The following describes two proteins that form a bound complex.

Sequence of protein 2:
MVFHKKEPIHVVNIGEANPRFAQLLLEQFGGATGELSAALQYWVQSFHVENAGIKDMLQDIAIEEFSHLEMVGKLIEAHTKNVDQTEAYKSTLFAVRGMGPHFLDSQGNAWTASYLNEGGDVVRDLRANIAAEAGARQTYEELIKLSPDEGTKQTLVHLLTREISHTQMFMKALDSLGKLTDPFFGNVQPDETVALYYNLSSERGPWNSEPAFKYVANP

Sequence of protein 1:
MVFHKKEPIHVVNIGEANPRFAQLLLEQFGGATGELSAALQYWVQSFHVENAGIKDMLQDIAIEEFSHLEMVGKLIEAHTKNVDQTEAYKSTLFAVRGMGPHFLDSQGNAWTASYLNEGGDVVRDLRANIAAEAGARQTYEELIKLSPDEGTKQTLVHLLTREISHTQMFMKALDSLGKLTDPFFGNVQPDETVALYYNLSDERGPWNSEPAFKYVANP

Contacts between the two chains:
Residue K6 in protein 2 contacts residue Q59 in protein 1 (closest heavy-atom distance 2.8 Å).
Residue H4 in protein 2 interacts with residue I63 in protein 1 (closest heavy-atom distance 3.7 Å).
Residue F47 in protein 2 interacts with residue G73 in protein 1 (closest heavy-atom distance 3.6 Å).
Residue M99 in protein 2 contacts residue H48 in protein 1 (closest heavy-atom distance 3.6 Å).
Residue K74 in protein 2 contacts residue F47 in protein 1 (closest heavy-atom distance 3.7 Å).
Residue V44 in protein 2 contacts residue F103 in protein 1 (closest heavy-atom distance 3.7 Å).
Residue M1 in protein 2 is in contact with residue I9 in protein 1 (closest heavy-atom distance 3.2 Å).
Residue H4 in protein 2 contacts residue V2 in protein 1 (closest heavy-atom distance 3.6 Å).
Residue I63 in protein 2 interacts with residue V2 in protein 1 (closest heavy-atom distance 3.0 Å).
Residue A113 in protein 2 contacts residue W111 in protein 1 (closest heavy-atom distance 2.8 Å).
Residue H102 in protein 2 is in contact with residue E118 in protein 1 (closest heavy-atom distance 2.5 Å).
Residue E77 in protein 2 interacts with residue F47 in protein 1 (closest heavy-atom distance 3.1 Å).
Residue E118 in protein 2 is in contact with residue H102 in protein 1 (closest heavy-atom distance 2.6 Å).
Residue A113 in protein 2 interacts with residue F103 in protein 1 (closest heavy-atom distance 3.1 Å).
Residue F66 in protein 2 contacts residue W43 in protein 1 (closest heavy-atom distance 3.6 Å).
Residue E70 in protein 2 contacts residue F47 in protein 1 (closest heavy-atom distance 3.7 Å).
Residue V2 in protein 2 interacts with residue F3 in protein 1 (closest heavy-atom distance 3.7 Å).
Residue F103 in protein 2 contacts residue A113 in protein 1 (closest heavy-atom distance 3.2 Å).
Residue M1 in protein 2 contacts residue H4 in protein 1 (closest heavy-atom distance 3.3 Å).
Residue I63 in protein 2 contacts residue H4 in protein 1 (closest heavy-atom distance 3.6 Å).
Residue M1 in protein 2 is in contact with residue E7 in protein 1 (closest heavy-atom distance 2.8 Å).
Residue W43 in protein 2 contacts residue L69 in protein 1 (closest heavy-atom distance 3.5 Å).
Residue T112 in protein 2 is in contact with residue W111 in protein 1 (closest heavy-atom distance 3.3 Å).
Residue W111 in protein 2 interacts with residue A113 in protein 1 (closest heavy-atom distance 2.9 Å).
Residue V44 in protein 2 contacts residue P101 in protein 1 (closest heavy-atom distance 3.3 Å).
Residue K6 in protein 2 interacts with residue D56 in protein 1 (closest heavy-atom distance 2.8 Å).
Residue M1 in protein 2 interacts with residue K5 in protein 1 (closest heavy-atom distance 2.7 Å).
Residue W43 in protein 2 contacts residue F66 in protein 1 (closest heavy-atom distance 3.7 Å).
Residue F3 in protein 2 is in contact with residue F3 in protein 1 (closest heavy-atom distance 2.8 Å).
Residue M1 in protein 2 contacts residue S67 in protein 1 (closest heavy-atom distance 3.4 Å).
Residue A110 in protein 2 contacts residue S114 in protein 1 (closest heavy-atom distance 3.5 Å).
Residue L69 in protein 2 contacts residue W43 in protein 1 (closest heavy-atom distance 3.5 Å).
Residue V2 in protein 2 is in contact with residue V2 in protein 1 (closest heavy-atom distance 3.7 Å).
Residue G73 in protein 2 contacts residue F47 in protein 1 (closest heavy-atom distance 3.6 Å).
Residue W111 in protein 2 contacts residue W111 in protein 1 (closest heavy-atom distance 3.6 Å).
Residue I63 in protein 2 contacts residue F3 in protein 1 (closest heavy-atom distance 3.7 Å).
Residue F47 in protein 2 interacts with residue E70 in protein 1 (closest heavy-atom distance 3.7 Å).
Residue F47 in protein 2 is in contact with residue K74 in protein 1 (closest heavy-atom distance 3.7 Å).
Residue Q59 in protein 2 interacts with residue K6 in protein 1 (closest heavy-atom distance 2.6 Å).
Residue L40 in protein 2 is in contact with residue F103 in protein 1 (closest heavy-atom distance 3.7 Å).
Residue V2 in protein 2 is in contact with residue S67 in protein 1 (closest heavy-atom distance 3.3 Å).
Residue K5 in protein 2 contacts residue M1 in protein 1 (closest heavy-atom distance 2.6 Å).
Residue E7 in protein 2 is in contact with residue M1 in protein 1 (closest heavy-atom distance 2.9 Å).
Residue P101 in protein 2 contacts residue F47 in protein 1 (closest heavy-atom distance 3.6 Å).
Residue F47 in protein 2 interacts with residue P101 in protein 1 (closest heavy-atom distance 3.6 Å).
Residue I9 in protein 2 contacts residue M1 in protein 1 (closest heavy-atom distance 3.5 Å).
Residue H48 in protein 2 interacts with residue M99 in protein 1 (closest heavy-atom distance 3.6 Å).
Residue S114 in protein 2 contacts residue A110 in protein 1 (closest heavy-atom distance 3.6 Å).
Residue F103 in protein 2 contacts residue V44 in protein 1 (closest heavy-atom distance 3.7 Å).
Residue F103 in protein 2 interacts with residue L40 in protein 1 (closest heavy-atom distance 3.7 Å).
Residue M1 in protein 2 interacts with residue E70 in protein 1 (closest heavy-atom distance 2.8 Å).
Residue F3 in protein 2 contacts residue V2 in protein 1 (closest heavy-atom distance 3.5 Å).
Residue A110 in protein 2 contacts residue T112 in protein 1 (closest heavy-atom distance 3.7 Å).
Residue P101 in protein 2 is in contact with residue V44 in protein 1 (closest heavy-atom distance 3.3 Å).
Residue F47 in protein 2 contacts residue E77 in protein 1 (closest heavy-atom distance 3.1 Å).
Residue D56 in protein 2 contacts residue K6 in protein 1 (closest heavy-atom distance 2.9 Å).
Residue H4 in protein 2 is in contact with residue M1 in protein 1 (closest heavy-atom distance 3.2 Å).
Residue V2 in protein 2 is in contact with residue I63 in protein 1 (closest heavy-atom distance 3.0 Å).
Residue W111 in protein 2 interacts with residue T112 in protein 1 (closest heavy-atom distance 3.3 Å).
Residue E70 in protein 2 is in contact with residue M1 in protein 1 (closest heavy-atom distance 2.7 Å).